Interface contacts:
Residue G91 in chain B is in contact with residue F56 in chain A (closest heavy-atom distance 4.8 Å).
Residue F87 in chain B is in contact with residue M36 in chain A (closest heavy-atom distance 4.3 Å).
Residue M88 in chain B interacts with residue N39 in chain A (closest heavy-atom distance 4.1 Å).
Residue W89 in chain B interacts with residue N39 in chain A (closest heavy-atom distance 3.8 Å).
Residue K225 in chain B contacts residue N30 in chain A (closest heavy-atom distance 4.8 Å).
Residue G91 in chain B is in contact with residue N39 in chain A (closest heavy-atom distance 3.9 Å).
Residue G91 in chain B interacts with residue S38 in chain A (closest heavy-atom distance 4.5 Å).
Residue F87 in chain B interacts with residue S38 in chain A (closest heavy-atom distance 4.7 Å).
Residue F87 in chain B interacts with residue N39 in chain A (closest heavy-atom distance 3.3 Å).
Residue G90 in chain B interacts with residue F56 in chain A (closest heavy-atom distance 3.8 Å).
Residue W89 in chain B contacts residue F56 in chain A (closest heavy-atom distance 3.5 Å).
Residue F87 in chain B is in contact with residue G40 in chain A (closest heavy-atom distance 3.6 Å).
Residue A92 in chain B is in contact with residue S38 in chain A (closest heavy-atom distance 4.7 Å).

Sequence of chain A:
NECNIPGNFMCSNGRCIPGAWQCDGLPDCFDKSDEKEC

Sequence of chain B:
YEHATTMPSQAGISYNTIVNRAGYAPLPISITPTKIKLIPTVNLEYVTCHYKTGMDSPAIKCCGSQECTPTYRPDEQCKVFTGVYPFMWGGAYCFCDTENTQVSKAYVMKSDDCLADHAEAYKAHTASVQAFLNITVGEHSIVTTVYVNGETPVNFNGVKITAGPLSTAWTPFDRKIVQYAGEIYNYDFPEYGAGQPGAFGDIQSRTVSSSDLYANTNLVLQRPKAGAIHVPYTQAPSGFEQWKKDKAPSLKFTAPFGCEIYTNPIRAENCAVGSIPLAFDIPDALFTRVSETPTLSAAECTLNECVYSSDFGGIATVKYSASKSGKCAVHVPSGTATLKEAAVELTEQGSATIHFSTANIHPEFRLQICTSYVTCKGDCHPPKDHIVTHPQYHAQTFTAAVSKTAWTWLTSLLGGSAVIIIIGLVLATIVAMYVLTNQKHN

The following describes two proteins that form a bound complex.